Interface contacts:
Residue E71 in protein 2 contacts residue K3 in protein 1 (closest heavy-atom distance 2.7 Å).
Residue F73 in protein 2 interacts with residue R4 in protein 1 (closest heavy-atom distance 3.9 Å).
Residue F73 in protein 2 interacts with residue A2 in protein 1 (closest heavy-atom distance 3.9 Å).
Residue Y20 in protein 2 is in contact with residue R6 in protein 1 (closest heavy-atom distance 3.1 Å).
Residue E71 in protein 2 interacts with residue L9 in protein 1 (closest heavy-atom distance 4.4 Å).
Residue Y43 in protein 2 interacts with residue L9 in protein 1 (closest heavy-atom distance 3.4 Å).
Residue G19 in protein 2 interacts with residue R6 in protein 1 (closest heavy-atom distance 4.9 Å).
Residue D41 in protein 2 is in contact with residue I13 in protein 1 (closest heavy-atom distance 4.2 Å).
Residue F73 in protein 2 is in contact with residue K3 in protein 1 (closest heavy-atom distance 3.1 Å).
Residue Y22 in protein 2 contacts residue V8 in protein 1 (closest heavy-atom distance 3.5 Å).
Residue Y72 in protein 2 interacts with residue R4 in protein 1 (closest heavy-atom distance 4.1 Å).
Residue M104 in protein 2 contacts residue L9 in protein 1 (closest heavy-atom distance 4.0 Å).
Residue D41 in protein 2 interacts with residue L9 in protein 1 (closest heavy-atom distance 3.4 Å).
Residue Y43 in protein 2 is in contact with residue V8 in protein 1 (closest heavy-atom distance 4.6 Å).
Residue L67 in protein 2 contacts residue H5 in protein 1 (closest heavy-atom distance 4.5 Å).
Residue D70 in protein 2 contacts residue K3 in protein 1 (closest heavy-atom distance 2.8 Å).
Residue I107 in protein 2 contacts residue V8 in protein 1 (closest heavy-atom distance 4.4 Å).
Residue Y72 in protein 2 contacts residue A2 in protein 1 (closest heavy-atom distance 3.1 Å).
Residue M104 in protein 2 is in contact with residue V8 in protein 1 (closest heavy-atom distance 4.0 Å).
Residue Y22 in protein 2 interacts with residue R6 in protein 1 (closest heavy-atom distance 3.4 Å).
Residue L67 in protein 2 contacts residue R4 in protein 1 (closest heavy-atom distance 3.8 Å).
Residue Y43 in protein 2 interacts with residue R10 in protein 1 (closest heavy-atom distance 3.4 Å).
Residue Y20 in protein 2 contacts residue H5 in protein 1 (closest heavy-atom distance 3.2 Å).
Residue L67 in protein 2 interacts with residue V8 in protein 1 (closest heavy-atom distance 4.0 Å).
Residue F73 in protein 2 is in contact with residue H5 in protein 1 (closest heavy-atom distance 2.9 Å).
Residue G42 in protein 2 is in contact with residue R10 in protein 1 (closest heavy-atom distance 4.8 Å).
Residue D41 in protein 2 contacts residue V8 in protein 1 (closest heavy-atom distance 3.6 Å).
Residue Y72 in protein 2 is in contact with residue K3 in protein 1 (closest heavy-atom distance 3.3 Å).
Residue E71 in protein 2 is in contact with residue R4 in protein 1 (closest heavy-atom distance 2.9 Å).
Residue T65 in protein 2 interacts with residue H5 in protein 1 (closest heavy-atom distance 3.9 Å).
Residue E69 in protein 2 interacts with residue L9 in protein 1 (closest heavy-atom distance 4.2 Å).
Residue G42 in protein 2 contacts residue I13 in protein 1 (closest heavy-atom distance 4.4 Å).
Residue D41 in protein 2 contacts residue R10 in protein 1 (closest heavy-atom distance 3.0 Å).
Residue I107 in protein 2 interacts with residue H5 in protein 1 (closest heavy-atom distance 4.1 Å).

The following describes two proteins that form a bound complex.

Sequence of protein 2:
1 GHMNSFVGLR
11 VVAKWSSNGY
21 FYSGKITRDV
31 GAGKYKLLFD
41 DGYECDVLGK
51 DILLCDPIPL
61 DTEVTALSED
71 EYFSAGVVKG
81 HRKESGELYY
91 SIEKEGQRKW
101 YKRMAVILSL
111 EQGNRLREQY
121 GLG

Sequence of protein 1:
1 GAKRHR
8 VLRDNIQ